Sequence of the second protein:
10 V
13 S

Residue-level contacts at the interface:
Residue I264 in the first protein interacts with residue V10 in the second protein (closest heavy-atom distance 4.0 Å).
Residue S620 in the first protein interacts with residue V10 in the second protein (closest heavy-atom distance 4.0 Å).
Residue W621 in the first protein interacts with residue V10 in the second protein (closest heavy-atom distance 3.2 Å).
Residue E604 in the first protein contacts residue S13 in the second protein (closest heavy-atom distance 4.0 Å).
Residue G579 in the first protein is in contact with residue S13 in the second protein (closest heavy-atom distance 4.9 Å).
Residue Y499 in the first protein interacts with residue S13 in the second protein (closest heavy-atom distance 4.0 Å).
Residue L504 in the first protein contacts residue S13 in the second protein (closest heavy-atom distance 4.1 Å).
Residue F204 in the first protein contacts residue V10 in the second protein (closest heavy-atom distance 4.6 Å).
Residue R667 in the first protein interacts with residue V10 in the second protein (closest heavy-atom distance 4.1 Å).
Residue F617 in the first protein interacts with residue V10 in the second protein (closest heavy-atom distance 3.7 Å).
Residue A580 in the first protein interacts with residue S13 in the second protein (closest heavy-atom distance 3.5 Å).

The following describes two proteins that form a bound complex.

Sequence of the first protein:
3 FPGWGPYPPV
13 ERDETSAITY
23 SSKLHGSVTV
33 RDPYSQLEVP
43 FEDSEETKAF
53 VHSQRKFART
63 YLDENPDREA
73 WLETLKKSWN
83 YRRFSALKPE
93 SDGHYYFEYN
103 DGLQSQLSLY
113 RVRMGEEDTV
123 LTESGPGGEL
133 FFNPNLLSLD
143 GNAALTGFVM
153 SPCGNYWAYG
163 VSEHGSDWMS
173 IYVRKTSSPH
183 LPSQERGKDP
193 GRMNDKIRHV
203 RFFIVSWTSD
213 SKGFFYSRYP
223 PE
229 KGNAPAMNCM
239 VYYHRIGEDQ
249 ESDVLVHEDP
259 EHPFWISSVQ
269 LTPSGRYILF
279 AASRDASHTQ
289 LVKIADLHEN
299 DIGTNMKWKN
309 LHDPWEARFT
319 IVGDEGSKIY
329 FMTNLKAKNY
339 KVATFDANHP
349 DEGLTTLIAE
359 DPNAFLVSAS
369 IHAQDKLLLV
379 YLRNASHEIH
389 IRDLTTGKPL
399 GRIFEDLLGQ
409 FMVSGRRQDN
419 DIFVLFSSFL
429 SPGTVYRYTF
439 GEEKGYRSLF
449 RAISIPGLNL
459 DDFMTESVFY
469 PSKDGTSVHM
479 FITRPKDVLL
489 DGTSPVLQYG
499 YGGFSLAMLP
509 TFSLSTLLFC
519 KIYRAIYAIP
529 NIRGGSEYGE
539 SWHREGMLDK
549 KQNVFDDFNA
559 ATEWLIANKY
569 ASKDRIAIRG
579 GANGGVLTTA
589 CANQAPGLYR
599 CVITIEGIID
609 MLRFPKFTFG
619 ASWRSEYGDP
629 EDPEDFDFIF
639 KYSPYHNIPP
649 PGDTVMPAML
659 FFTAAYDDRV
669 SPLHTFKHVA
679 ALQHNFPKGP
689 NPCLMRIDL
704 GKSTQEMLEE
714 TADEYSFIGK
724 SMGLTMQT